Sequence of chain B:
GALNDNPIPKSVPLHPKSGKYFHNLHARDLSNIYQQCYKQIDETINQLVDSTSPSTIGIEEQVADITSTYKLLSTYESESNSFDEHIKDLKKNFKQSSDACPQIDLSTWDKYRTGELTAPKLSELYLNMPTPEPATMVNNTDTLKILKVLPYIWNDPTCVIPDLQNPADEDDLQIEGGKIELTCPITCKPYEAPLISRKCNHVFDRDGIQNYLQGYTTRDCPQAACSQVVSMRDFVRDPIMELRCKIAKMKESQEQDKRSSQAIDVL

Contacts between the two chains:
Residue D748 in chain A interacts with residue Q268 in chain B (closest heavy-atom distance 2.8 Å).
Residue R349 in chain A is in contact with residue Q61 in chain B (closest heavy-atom distance 3.0 Å).
Residue D748 in chain A contacts residue S67 in chain B (closest heavy-atom distance 3.1 Å).
Residue V352 in chain A contacts residue Q61 in chain B (closest heavy-atom distance 3.0 Å).
Residue S781 in chain A contacts residue Y140 in chain B (closest heavy-atom distance 2.4 Å).
Residue M769 in chain A interacts with residue Y48 in chain B (closest heavy-atom distance 3.2 Å).
Residue Q752 in chain A contacts residue T66 in chain B (closest heavy-atom distance 3.2 Å).
Residue T366 in chain A is in contact with residue S274 in chain B (closest heavy-atom distance 3.1 Å).
Residue S795 in chain A interacts with residue W123 in chain B (closest heavy-atom distance 3.0 Å).
Residue R737 in chain A is in contact with residue D279 in chain B (closest heavy-atom distance 3.1 Å).
Residue L755 in chain A contacts residue T66 in chain B (closest heavy-atom distance 3.2 Å).
Residue N346 in chain A interacts with residue Q54 in chain B (closest heavy-atom distance 2.8 Å).
Residue Q752 in chain A is in contact with residue Q76 in chain B (closest heavy-atom distance 3.0 Å).
Residue T309 in chain A interacts with residue N20 in chain B (closest heavy-atom distance 3.2 Å).
Residue R365 in chain A is in contact with residue S275 in chain B (closest heavy-atom distance 3.1 Å).
Residue L762 in chain A interacts with residue T83 in chain B (closest heavy-atom distance 2.9 Å).
Residue K745 in chain A is in contact with residue K272 in chain B (closest heavy-atom distance 3.0 Å).
Residue F787 in chain A is in contact with residue S32 in chain B (closest heavy-atom distance 3.0 Å).
Residue I373 in chain A interacts with residue V280 in chain B (closest heavy-atom distance 3.2 Å).
Residue D798 in chain A contacts residue H29 in chain B (closest heavy-atom distance 2.2 Å).
Residue R759 in chain A contacts residue D79 in chain B (closest heavy-atom distance 3.1 Å).
Residue L755 in chain A is in contact with residue Q76 in chain B (closest heavy-atom distance 3.2 Å).
Residue N791 in chain A interacts with residue S32 in chain B (closest heavy-atom distance 3.1 Å).
Residue K777 in chain A is in contact with residue F97 in chain B (closest heavy-atom distance 3.1 Å).
Residue N791 in chain A is in contact with residue P27 in chain B (closest heavy-atom distance 2.8 Å).
Residue R349 in chain A contacts residue E57 in chain B (closest heavy-atom distance 2.7 Å).
Residue S763 in chain A contacts residue T83 in chain B (closest heavy-atom distance 3.2 Å).
Residue I374 in chain A contacts residue L281 in chain B (closest heavy-atom distance 2.6 Å).
Residue R759 in chain A interacts with residue E75 in chain B (closest heavy-atom distance 3.0 Å).
Residue D748 in chain A contacts residue T70 in chain B (closest heavy-atom distance 3.2 Å).
Residue T309 in chain A interacts with residue P21 in chain B (closest heavy-atom distance 3.0 Å).
Residue K745 in chain A is in contact with residue Q268 in chain B (closest heavy-atom distance 3.2 Å).
Residue Q776 in chain A interacts with residue A41 in chain B (closest heavy-atom distance 3.2 Å).
Residue Q790 in chain A contacts residue S32 in chain B (closest heavy-atom distance 3.1 Å).
Residue R349 in chain A is in contact with residue Q54 in chain B (closest heavy-atom distance 2.5 Å).
Residue A766 in chain A is in contact with residue Y90 in chain B (closest heavy-atom distance 2.9 Å).
Residue Q790 in chain A contacts residue Y35 in chain B (closest heavy-atom distance 3.0 Å).
Residue L756 in chain A interacts with residue Q76 in chain B (closest heavy-atom distance 3.2 Å).
Residue T372 in chain A is in contact with residue D279 in chain B (closest heavy-atom distance 2.5 Å).
Residue M792 in chain A contacts residue W123 in chain B (closest heavy-atom distance 3.2 Å).
Residue V799 in chain A interacts with residue D119 in chain B (closest heavy-atom distance 3.2 Å).
Residue Y362 in chain A interacts with residue D271 in chain B (closest heavy-atom distance 3.0 Å).
Residue I373 in chain A is in contact with residue L281 in chain B (closest heavy-atom distance 2.8 Å).
Residue F306 in chain A contacts residue W123 in chain B (closest heavy-atom distance 3.2 Å).
Residue N791 in chain A interacts with residue H29 in chain B (closest heavy-atom distance 2.8 Å).
Residue K777 in chain A interacts with residue Y140 in chain B (closest heavy-atom distance 2.9 Å).
Residue K356 in chain A contacts residue D64 in chain B (closest heavy-atom distance 2.4 Å).
Residue K745 in chain A contacts residue S69 in chain B (closest heavy-atom distance 3.1 Å).
Residue Q758 in chain A interacts with residue Q61 in chain B (closest heavy-atom distance 2.3 Å).
Residue R349 in chain A is in contact with residue T58 in chain B (closest heavy-atom distance 3.1 Å).
Residue I373 in chain A is in contact with residue D279 in chain B (closest heavy-atom distance 3.0 Å).
Residue M792 in chain A is in contact with residue P23 in chain B (closest heavy-atom distance 3.1 Å).
Residue Q776 in chain A is in contact with residue F97 in chain B (closest heavy-atom distance 3.1 Å).
Residue F331 in chain A contacts residue R42 in chain B (closest heavy-atom distance 3.0 Å).
Residue K770 in chain A interacts with residue Y90 in chain B (closest heavy-atom distance 3.2 Å).
Residue R365 in chain A contacts residue Q276 in chain B (closest heavy-atom distance 3.2 Å).
Residue N359 in chain A is in contact with residue D271 in chain B (closest heavy-atom distance 2.8 Å).
Residue R737 in chain A contacts residue Q276 in chain B (closest heavy-atom distance 3.1 Å).
Residue F342 in chain A is in contact with residue Q54 in chain B (closest heavy-atom distance 3.1 Å).
Residue T366 in chain A is in contact with residue S275 in chain B (closest heavy-atom distance 2.8 Å).

Sequence of chain A:
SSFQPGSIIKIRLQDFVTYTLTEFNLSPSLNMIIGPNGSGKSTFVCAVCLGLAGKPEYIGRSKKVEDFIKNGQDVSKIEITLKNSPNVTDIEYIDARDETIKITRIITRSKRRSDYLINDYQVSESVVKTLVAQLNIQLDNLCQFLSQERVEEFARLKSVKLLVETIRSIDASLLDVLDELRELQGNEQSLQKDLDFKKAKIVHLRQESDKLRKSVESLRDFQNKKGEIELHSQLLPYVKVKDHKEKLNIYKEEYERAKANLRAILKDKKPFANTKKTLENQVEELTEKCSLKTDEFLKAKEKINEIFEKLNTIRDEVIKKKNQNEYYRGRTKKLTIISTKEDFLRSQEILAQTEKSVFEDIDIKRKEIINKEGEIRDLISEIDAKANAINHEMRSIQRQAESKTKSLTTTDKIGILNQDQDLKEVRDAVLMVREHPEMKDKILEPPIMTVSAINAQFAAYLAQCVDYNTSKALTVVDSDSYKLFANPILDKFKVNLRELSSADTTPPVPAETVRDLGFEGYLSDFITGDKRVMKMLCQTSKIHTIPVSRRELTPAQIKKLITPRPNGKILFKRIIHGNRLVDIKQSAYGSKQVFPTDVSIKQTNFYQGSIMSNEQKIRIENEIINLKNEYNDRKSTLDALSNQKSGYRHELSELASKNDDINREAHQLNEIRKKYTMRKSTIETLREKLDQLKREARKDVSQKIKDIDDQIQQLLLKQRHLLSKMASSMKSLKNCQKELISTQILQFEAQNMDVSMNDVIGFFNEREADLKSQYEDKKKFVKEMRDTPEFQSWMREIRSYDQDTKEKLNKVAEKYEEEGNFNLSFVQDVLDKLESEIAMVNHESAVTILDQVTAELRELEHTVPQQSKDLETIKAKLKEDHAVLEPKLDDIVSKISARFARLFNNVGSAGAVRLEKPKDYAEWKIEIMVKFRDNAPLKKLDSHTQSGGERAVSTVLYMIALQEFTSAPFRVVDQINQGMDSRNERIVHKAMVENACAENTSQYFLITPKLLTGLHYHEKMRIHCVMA

These two protein chains interact to form a complex.